Sequence of the first protein:
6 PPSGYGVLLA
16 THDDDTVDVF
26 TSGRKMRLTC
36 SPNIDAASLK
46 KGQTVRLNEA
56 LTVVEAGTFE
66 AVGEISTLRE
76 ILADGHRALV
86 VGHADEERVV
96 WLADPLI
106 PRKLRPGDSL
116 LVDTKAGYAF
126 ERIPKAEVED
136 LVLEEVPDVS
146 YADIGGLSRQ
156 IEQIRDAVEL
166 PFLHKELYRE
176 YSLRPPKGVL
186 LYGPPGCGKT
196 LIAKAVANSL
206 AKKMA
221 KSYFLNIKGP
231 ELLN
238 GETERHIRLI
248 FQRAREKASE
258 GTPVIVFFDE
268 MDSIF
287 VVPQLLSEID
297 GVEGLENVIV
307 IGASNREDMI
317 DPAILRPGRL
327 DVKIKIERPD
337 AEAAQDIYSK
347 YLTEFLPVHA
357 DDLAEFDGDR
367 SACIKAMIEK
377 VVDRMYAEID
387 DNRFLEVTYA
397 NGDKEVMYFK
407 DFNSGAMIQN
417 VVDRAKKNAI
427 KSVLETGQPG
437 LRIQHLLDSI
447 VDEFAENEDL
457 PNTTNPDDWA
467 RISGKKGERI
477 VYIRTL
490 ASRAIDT

Residue-level contacts at the interface:
Residue K427 in the second protein interacts with residue E157 in the first protein (closest heavy-atom distance 2.9 Å).
Residue K422 in the second protein contacts residue Y176 in the first protein (closest heavy-atom distance 3.1 Å).
Residue N234 in the second protein contacts residue Q290 in the first protein (closest heavy-atom distance 3.5 Å).
Residue D455 in the second protein contacts residue E313 in the first protein (closest heavy-atom distance 2.9 Å).
Residue V477 in the second protein is in contact with residue R475 in the first protein (closest heavy-atom distance 3.4 Å).
Residue K130 in the second protein interacts with residue E75 in the first protein (closest heavy-atom distance 3.2 Å).
Residue E132 in the second protein contacts residue R245 in the first protein (closest heavy-atom distance 3.0 Å).
Residue H88 in the second protein is in contact with residue D90 in the first protein (closest heavy-atom distance 3.6 Å).
Residue S8 in the second protein is in contact with residue M31 in the first protein (closest heavy-atom distance 3.4 Å).
Residue I128 in the second protein is in contact with residue V94 in the first protein (closest heavy-atom distance 3.4 Å).
Residue L430 in the second protein is in contact with residue H169 in the first protein (closest heavy-atom distance 3.5 Å).
Residue R492 in the second protein interacts with residue A466 in the first protein (closest heavy-atom distance 3.3 Å).
Residue Y10 in the second protein contacts residue K30 in the first protein (closest heavy-atom distance 3.4 Å).
Residue K423 in the second protein contacts residue L178 in the first protein (closest heavy-atom distance 3.5 Å).
Residue G436 in the second protein contacts residue Y176 in the first protein (closest heavy-atom distance 2.7 Å).
Residue S8 in the second protein is in contact with residue R32 in the first protein (closest heavy-atom distance 2.8 Å).
Residue E126 in the second protein interacts with residue R82 in the first protein (closest heavy-atom distance 2.9 Å).
Residue G68 in the second protein contacts residue R93 in the first protein (closest heavy-atom distance 3.3 Å).
Residue K130 in the second protein is in contact with residue E92 in the first protein (closest heavy-atom distance 2.7 Å).
Residue R51 in the second protein interacts with residue R32 in the first protein (closest heavy-atom distance 3.3 Å).
Residue N458 in the second protein is in contact with residue P318 in the first protein (closest heavy-atom distance 3.3 Å).
Residue A131 in the second protein contacts residue E75 in the first protein (closest heavy-atom distance 3.2 Å).
Residue L233 in the second protein interacts with residue P289 in the first protein (closest heavy-atom distance 3.5 Å).
Residue I70 in the second protein interacts with residue E92 in the first protein (closest heavy-atom distance 3.1 Å).
Residue A493 in the second protein contacts residue A466 in the first protein (closest heavy-atom distance 3.2 Å).
Residue Y478 in the second protein contacts residue E474 in the first protein (closest heavy-atom distance 3.4 Å).
Residue E452 in the second protein interacts with residue K329 in the first protein (closest heavy-atom distance 3.1 Å).
Residue V429 in the second protein is in contact with residue L172 in the first protein (closest heavy-atom distance 3.5 Å).
Residue V67 in the second protein interacts with residue V94 in the first protein (closest heavy-atom distance 3.4 Å).
Residue Y10 in the second protein interacts with residue D23 in the first protein (closest heavy-atom distance 2.6 Å).
Residue D455 in the second protein is in contact with residue K331 in the first protein (closest heavy-atom distance 3.3 Å).
Residue L456 in the second protein contacts residue K329 in the first protein (closest heavy-atom distance 3.4 Å).
Residue V67 in the second protein interacts with residue W96 in the first protein (closest heavy-atom distance 3.4 Å).
Residue K427 in the second protein interacts with residue D161 in the first protein (closest heavy-atom distance 2.8 Å).
Residue A66 in the second protein is in contact with residue R82 in the first protein (closest heavy-atom distance 2.8 Å).
Residue K228 in the second protein interacts with residue D296 in the first protein (closest heavy-atom distance 3.3 Å).
Residue P129 in the second protein interacts with residue E75 in the first protein (closest heavy-atom distance 3.4 Å).
Residue E69 in the second protein contacts residue R93 in the first protein (closest heavy-atom distance 3.4 Å).
Residue Y10 in the second protein is in contact with residue R32 in the first protein (closest heavy-atom distance 3.4 Å).
Residue D455 in the second protein interacts with residue Y187 in the first protein (closest heavy-atom distance 3.3 Å).
Residue E267 in the second protein is in contact with residue R325 in the first protein (closest heavy-atom distance 3.0 Å).
Residue P353 in the second protein interacts with residue Y176 in the first protein (closest heavy-atom distance 3.6 Å).
Residue V429 in the second protein interacts with residue Y176 in the first protein (closest heavy-atom distance 3.4 Å).
Residue E452 in the second protein is in contact with residue V328 in the first protein (closest heavy-atom distance 3.6 Å).
Residue G68 in the second protein interacts with residue V94 in the first protein (closest heavy-atom distance 3.0 Å).
Residue I426 in the second protein interacts with residue L172 in the first protein (closest heavy-atom distance 3.5 Å).
Residue N234 in the second protein contacts residue E241 in the first protein (closest heavy-atom distance 3.5 Å).
Residue I70 in the second protein is in contact with residue L84 in the first protein (closest heavy-atom distance 3.4 Å).
Residue Y478 in the second protein contacts residue S469 in the first protein (closest heavy-atom distance 2.6 Å).
Residue A425 in the second protein interacts with residue Y176 in the first protein (closest heavy-atom distance 3.5 Å).
Residue H88 in the second protein is in contact with residue A89 in the first protein (closest heavy-atom distance 3.5 Å).
Residue I70 in the second protein contacts residue V94 in the first protein (closest heavy-atom distance 3.4 Å).
Residue K130 in the second protein interacts with residue L84 in the first protein (closest heavy-atom distance 3.6 Å).
Residue H88 in the second protein contacts residue E91 in the first protein (closest heavy-atom distance 3.5 Å).
Residue K422 in the second protein is in contact with residue S177 in the first protein (closest heavy-atom distance 2.7 Å).
Residue Y478 in the second protein contacts residue G473 in the first protein (closest heavy-atom distance 3.3 Å).
Residue R480 in the second protein interacts with residue G470 in the first protein (closest heavy-atom distance 2.8 Å).
Residue N458 in the second protein is in contact with residue R322 in the first protein (closest heavy-atom distance 2.8 Å).
Residue N453 in the second protein contacts residue K329 in the first protein (closest heavy-atom distance 2.9 Å).
Residue D269 in the second protein is in contact with residue R322 in the first protein (closest heavy-atom distance 3.5 Å).

Sequence of the second protein:
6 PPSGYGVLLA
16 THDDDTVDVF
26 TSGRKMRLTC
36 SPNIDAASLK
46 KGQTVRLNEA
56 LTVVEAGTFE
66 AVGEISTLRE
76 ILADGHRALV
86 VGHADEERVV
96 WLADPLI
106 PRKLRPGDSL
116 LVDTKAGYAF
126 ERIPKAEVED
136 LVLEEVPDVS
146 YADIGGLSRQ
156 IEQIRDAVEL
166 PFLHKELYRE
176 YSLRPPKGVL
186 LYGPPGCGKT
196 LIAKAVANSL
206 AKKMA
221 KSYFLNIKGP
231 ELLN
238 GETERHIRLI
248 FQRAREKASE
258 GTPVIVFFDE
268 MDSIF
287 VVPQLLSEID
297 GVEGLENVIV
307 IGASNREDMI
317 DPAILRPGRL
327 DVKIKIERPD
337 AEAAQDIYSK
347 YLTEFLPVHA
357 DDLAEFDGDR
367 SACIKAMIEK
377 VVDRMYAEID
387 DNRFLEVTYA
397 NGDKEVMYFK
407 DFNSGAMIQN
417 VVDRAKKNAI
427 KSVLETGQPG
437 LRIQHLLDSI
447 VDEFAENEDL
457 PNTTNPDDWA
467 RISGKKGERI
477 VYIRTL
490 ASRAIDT

These two protein chains interact to form a complex.